Contacts between the two chains:
Residue N196 in protein 1 interacts with residue S7 in protein 2 (closest heavy-atom distance 3.0 Å).
Residue R198 in protein 1 interacts with residue G5 in protein 2 (closest heavy-atom distance 3.3 Å).
Residue F193 in protein 1 interacts with residue R13 in protein 2 (closest heavy-atom distance 3.1 Å).
Residue E61 in protein 1 interacts with residue R13 in protein 2 (closest heavy-atom distance 3.8 Å).
Residue L199 in protein 1 is in contact with residue Y4 in protein 2 (closest heavy-atom distance 3.5 Å).
Residue L92 in protein 1 is in contact with residue T9 in protein 2 (closest heavy-atom distance 3.7 Å).
Residue F197 in protein 1 interacts with residue G5 in protein 2 (closest heavy-atom distance 4.2 Å).
Residue E192 in protein 1 is in contact with residue R13 in protein 2 (closest heavy-atom distance 3.4 Å).
Residue T194 in protein 1 contacts residue S10 in protein 2 (closest heavy-atom distance 4.2 Å).
Residue I59 in protein 1 interacts with residue R13 in protein 2 (closest heavy-atom distance 3.4 Å).
Residue S207 in protein 1 is in contact with residue R3 in protein 2 (closest heavy-atom distance 3.7 Å).
Residue L199 in protein 1 contacts residue G5 in protein 2 (closest heavy-atom distance 2.7 Å).
Residue T219 in protein 1 contacts residue V6 in protein 2 (closest heavy-atom distance 4.1 Å).
Residue S218 in protein 1 contacts residue Y4 in protein 2 (closest heavy-atom distance 3.9 Å).
Residue F197 in protein 1 contacts residue S7 in protein 2 (closest heavy-atom distance 2.8 Å).
Residue D216 in protein 1 interacts with residue R3 in protein 2 (closest heavy-atom distance 2.5 Å).
Residue D116 in protein 1 is in contact with residue S10 in protein 2 (closest heavy-atom distance 3.8 Å).
Residue F193 in protein 1 is in contact with residue I11 in protein 2 (closest heavy-atom distance 3.8 Å).
Residue G213 in protein 1 contacts residue S7 in protein 2 (closest heavy-atom distance 3.4 Å).
Residue R198 in protein 1 interacts with residue V6 in protein 2 (closest heavy-atom distance 4.2 Å).
Residue G213 in protein 1 is in contact with residue N8 in protein 2 (closest heavy-atom distance 2.8 Å).
Residue L92 in protein 1 is in contact with residue N8 in protein 2 (closest heavy-atom distance 4.1 Å).
Residue F220 in protein 1 is in contact with residue Y4 in protein 2 (closest heavy-atom distance 3.6 Å).
Residue N196 in protein 1 is in contact with residue V6 in protein 2 (closest heavy-atom distance 3.2 Å).
Residue D215 in protein 1 is in contact with residue N8 in protein 2 (closest heavy-atom distance 3.6 Å).
Residue Y201 in protein 1 contacts residue R3 in protein 2 (closest heavy-atom distance 3.3 Å).
Residue Q88 in protein 1 is in contact with residue T9 in protein 2 (closest heavy-atom distance 4.2 Å).
Residue F193 in protein 1 is in contact with residue N12 in protein 2 (closest heavy-atom distance 3.5 Å).
Residue D216 in protein 1 contacts residue Y4 in protein 2 (closest heavy-atom distance 3.4 Å).
Residue F214 in protein 1 contacts residue S7 in protein 2 (closest heavy-atom distance 3.5 Å).
Residue N196 in protein 1 contacts residue T9 in protein 2 (closest heavy-atom distance 4.2 Å).
Residue R85 in protein 1 is in contact with residue I11 in protein 2 (closest heavy-atom distance 3.6 Å).
Residue Y201 in protein 1 interacts with residue G5 in protein 2 (closest heavy-atom distance 4.0 Å).
Residue N196 in protein 1 contacts residue S10 in protein 2 (closest heavy-atom distance 3.6 Å).
Residue K200 in protein 1 is in contact with residue Y4 in protein 2 (closest heavy-atom distance 3.7 Å).
Residue Y201 in protein 1 interacts with residue Y4 in protein 2 (closest heavy-atom distance 3.8 Å).
Residue N58 in protein 1 interacts with residue R13 in protein 2 (closest heavy-atom distance 2.9 Å).
Residue F214 in protein 1 contacts residue V6 in protein 2 (closest heavy-atom distance 3.4 Å).
Residue A195 in protein 1 interacts with residue I11 in protein 2 (closest heavy-atom distance 2.6 Å).
Residue F197 in protein 1 is in contact with residue V6 in protein 2 (closest heavy-atom distance 3.8 Å).
Residue L60 in protein 1 is in contact with residue I11 in protein 2 (closest heavy-atom distance 3.8 Å).
Residue F209 in protein 1 contacts residue R3 in protein 2 (closest heavy-atom distance 2.4 Å).
Residue T219 in protein 1 contacts residue Y4 in protein 2 (closest heavy-atom distance 3.6 Å).
Residue T194 in protein 1 contacts residue I11 in protein 2 (closest heavy-atom distance 3.3 Å).
Residue S217 in protein 1 contacts residue Y4 in protein 2 (closest heavy-atom distance 3.0 Å).
Residue A195 in protein 1 is in contact with residue S10 in protein 2 (closest heavy-atom distance 3.4 Å).
Residue T194 in protein 1 is in contact with residue N12 in protein 2 (closest heavy-atom distance 2.4 Å).
Residue A191 in protein 1 is in contact with residue R13 in protein 2 (closest heavy-atom distance 3.3 Å).
Residue G213 in protein 1 is in contact with residue V6 in protein 2 (closest heavy-atom distance 4.0 Å).
Residue D215 in protein 1 is in contact with residue Y4 in protein 2 (closest heavy-atom distance 4.2 Å).
Residue P206 in protein 1 interacts with residue R3 in protein 2 (closest heavy-atom distance 2.9 Å).
Residue R85 in protein 1 is in contact with residue S10 in protein 2 (closest heavy-atom distance 3.0 Å).
Residue F214 in protein 1 is in contact with residue G5 in protein 2 (closest heavy-atom distance 3.9 Å).
Residue D215 in protein 1 contacts residue G5 in protein 2 (closest heavy-atom distance 3.4 Å).
Residue K200 in protein 1 is in contact with residue R3 in protein 2 (closest heavy-atom distance 3.9 Å).
Residue S217 in protein 1 contacts residue V6 in protein 2 (closest heavy-atom distance 3.6 Å).
Residue D116 in protein 1 is in contact with residue N12 in protein 2 (closest heavy-atom distance 3.5 Å).
Residue I59 in protein 1 contacts residue I11 in protein 2 (closest heavy-atom distance 4.0 Å).
Residue D215 in protein 1 contacts residue V6 in protein 2 (closest heavy-atom distance 2.9 Å).
Residue R210 in protein 1 contacts residue R3 in protein 2 (closest heavy-atom distance 3.6 Å).

Sequence of protein 2:
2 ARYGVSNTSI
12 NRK

Sequence of protein 1:
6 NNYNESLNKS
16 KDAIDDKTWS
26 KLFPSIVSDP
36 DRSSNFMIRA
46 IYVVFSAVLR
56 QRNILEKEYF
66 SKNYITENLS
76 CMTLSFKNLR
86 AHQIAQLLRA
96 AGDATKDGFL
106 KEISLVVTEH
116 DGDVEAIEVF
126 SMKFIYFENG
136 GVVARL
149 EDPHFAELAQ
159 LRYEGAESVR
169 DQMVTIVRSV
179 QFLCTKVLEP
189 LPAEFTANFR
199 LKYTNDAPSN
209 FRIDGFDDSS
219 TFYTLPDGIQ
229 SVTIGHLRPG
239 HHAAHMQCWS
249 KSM

This data describes a binding interaction between two proteins.